Sequence of chain B:
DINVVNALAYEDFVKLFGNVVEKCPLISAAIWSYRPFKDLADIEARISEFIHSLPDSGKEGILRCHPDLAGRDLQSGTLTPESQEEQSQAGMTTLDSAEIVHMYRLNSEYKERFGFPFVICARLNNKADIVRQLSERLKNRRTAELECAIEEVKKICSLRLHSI

Sequence of chain A:
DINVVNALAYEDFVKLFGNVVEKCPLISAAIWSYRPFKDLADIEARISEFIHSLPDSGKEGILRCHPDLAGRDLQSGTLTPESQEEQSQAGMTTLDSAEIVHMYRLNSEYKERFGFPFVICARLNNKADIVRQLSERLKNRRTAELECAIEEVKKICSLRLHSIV

This data describes a binding interaction between two proteins.

Residue-level contacts at the interface:
Residue L27 in chain A interacts with residue I63 in chain B (closest heavy-atom distance 3.1 Å).
Residue R65 in chain A interacts with residue Y11 in chain B (closest heavy-atom distance 3.9 Å).
Residue G59 in chain A is in contact with residue A31 in chain B (closest heavy-atom distance 4.0 Å).
Residue L55 in chain A is in contact with residue L55 in chain B (closest heavy-atom distance 3.6 Å).
Residue E61 in chain A contacts residue S34 in chain B (closest heavy-atom distance 2.3 Å).
Residue P26 in chain A is in contact with residue K24 in chain B (closest heavy-atom distance 3.4 Å).
Residue G62 in chain A contacts residue A30 in chain B (closest heavy-atom distance 3.5 Å).
Residue S58 in chain A interacts with residue F51 in chain B (closest heavy-atom distance 3.9 Å).
Residue Y11 in chain A interacts with residue K112 in chain B (closest heavy-atom distance 3.5 Å).
Residue R65 in chain A contacts residue S34 in chain B (closest heavy-atom distance 2.9 Å).
Residue C66 in chain A contacts residue P26 in chain B (closest heavy-atom distance 3.9 Å).
Residue G59 in chain A interacts with residue F51 in chain B (closest heavy-atom distance 3.6 Å).
Residue F51 in chain A is in contact with residue P56 in chain B (closest heavy-atom distance 3.8 Å).
Residue L27 in chain A is in contact with residue G59 in chain B (closest heavy-atom distance 3.4 Å).
Residue K112 in chain A contacts residue Y11 in chain B (closest heavy-atom distance 3.4 Å).
Residue G116 in chain A interacts with residue Y11 in chain B (closest heavy-atom distance 3.5 Å).
Residue G62 in chain A is in contact with residue L27 in chain B (closest heavy-atom distance 3.4 Å).
Residue W33 in chain A is in contact with residue G116 in chain B (closest heavy-atom distance 3.5 Å).
Residue R65 in chain A interacts with residue W33 in chain B (closest heavy-atom distance 3.5 Å).
Residue Y11 in chain A contacts residue F117 in chain B (closest heavy-atom distance 3.3 Å).
Residue R65 in chain A interacts with residue A30 in chain B (closest heavy-atom distance 2.8 Å).
Residue A31 in chain A interacts with residue S58 in chain B (closest heavy-atom distance 3.2 Å).
Residue K112 in chain A is in contact with residue E12 in chain B (closest heavy-atom distance 2.6 Å).
Residue S58 in chain A is in contact with residue A31 in chain B (closest heavy-atom distance 3.2 Å).
Residue L27 in chain A is in contact with residue C25 in chain B (closest heavy-atom distance 4.2 Å).
Residue S58 in chain A is in contact with residue S34 in chain B (closest heavy-atom distance 4.1 Å).
Residue A30 in chain A interacts with residue G62 in chain B (closest heavy-atom distance 3.4 Å).
Residue P26 in chain A contacts residue C66 in chain B (closest heavy-atom distance 4.0 Å).
Residue S34 in chain A interacts with residue E61 in chain B (closest heavy-atom distance 2.4 Å).
Residue F51 in chain A contacts residue G59 in chain B (closest heavy-atom distance 3.6 Å).
Residue G59 in chain A contacts residue L27 in chain B (closest heavy-atom distance 3.1 Å).
Residue F51 in chain A is in contact with residue S58 in chain B (closest heavy-atom distance 4.0 Å).
Residue E12 in chain A interacts with residue K112 in chain B (closest heavy-atom distance 2.6 Å).
Residue R65 in chain A is in contact with residue A31 in chain B (closest heavy-atom distance 3.7 Å).
Residue L27 in chain A contacts residue C66 in chain B (closest heavy-atom distance 3.7 Å).
Residue Y11 in chain A interacts with residue P118 in chain B (closest heavy-atom distance 3.0 Å).
Residue P56 in chain A interacts with residue F51 in chain B (closest heavy-atom distance 3.8 Å).
Residue F117 in chain A is in contact with residue Y11 in chain B (closest heavy-atom distance 3.3 Å).
Residue Y11 in chain A is in contact with residue G116 in chain B (closest heavy-atom distance 3.5 Å).
Residue L27 in chain A interacts with residue G62 in chain B (closest heavy-atom distance 3.2 Å).
Residue A31 in chain A is in contact with residue G59 in chain B (closest heavy-atom distance 4.0 Å).
Residue E12 in chain A is in contact with residue R73 in chain B (closest heavy-atom distance 3.7 Å).
Residue Y35 in chain A contacts residue S58 in chain B (closest heavy-atom distance 2.6 Å).
Residue S34 in chain A interacts with residue S58 in chain B (closest heavy-atom distance 4.1 Å).
Residue K24 in chain A interacts with residue P26 in chain B (closest heavy-atom distance 3.5 Å).
Residue R73 in chain A contacts residue K16 in chain B (closest heavy-atom distance 3.3 Å).
Residue I63 in chain A is in contact with residue L27 in chain B (closest heavy-atom distance 3.2 Å).
Residue S54 in chain A interacts with residue P56 in chain B (closest heavy-atom distance 3.9 Å).
Residue A31 in chain A is in contact with residue R65 in chain B (closest heavy-atom distance 3.8 Å).
Residue S34 in chain A contacts residue R65 in chain B (closest heavy-atom distance 2.8 Å).
Residue P118 in chain A is in contact with residue Y11 in chain B (closest heavy-atom distance 3.1 Å).
Residue C66 in chain A is in contact with residue L27 in chain B (closest heavy-atom distance 3.6 Å).
Residue G62 in chain A interacts with residue A31 in chain B (closest heavy-atom distance 3.7 Å).
Residue Y11 in chain A contacts residue R65 in chain B (closest heavy-atom distance 3.9 Å).
Residue A31 in chain A contacts residue G62 in chain B (closest heavy-atom distance 3.7 Å).
Residue W33 in chain A interacts with residue R65 in chain B (closest heavy-atom distance 3.4 Å).
Residue S58 in chain A contacts residue Y35 in chain B (closest heavy-atom distance 2.9 Å).
Residue G116 in chain A is in contact with residue W33 in chain B (closest heavy-atom distance 3.6 Å).
Residue P56 in chain A interacts with residue S54 in chain B (closest heavy-atom distance 4.0 Å).
Residue A30 in chain A contacts residue R65 in chain B (closest heavy-atom distance 2.7 Å).